Sequence of the second protein:
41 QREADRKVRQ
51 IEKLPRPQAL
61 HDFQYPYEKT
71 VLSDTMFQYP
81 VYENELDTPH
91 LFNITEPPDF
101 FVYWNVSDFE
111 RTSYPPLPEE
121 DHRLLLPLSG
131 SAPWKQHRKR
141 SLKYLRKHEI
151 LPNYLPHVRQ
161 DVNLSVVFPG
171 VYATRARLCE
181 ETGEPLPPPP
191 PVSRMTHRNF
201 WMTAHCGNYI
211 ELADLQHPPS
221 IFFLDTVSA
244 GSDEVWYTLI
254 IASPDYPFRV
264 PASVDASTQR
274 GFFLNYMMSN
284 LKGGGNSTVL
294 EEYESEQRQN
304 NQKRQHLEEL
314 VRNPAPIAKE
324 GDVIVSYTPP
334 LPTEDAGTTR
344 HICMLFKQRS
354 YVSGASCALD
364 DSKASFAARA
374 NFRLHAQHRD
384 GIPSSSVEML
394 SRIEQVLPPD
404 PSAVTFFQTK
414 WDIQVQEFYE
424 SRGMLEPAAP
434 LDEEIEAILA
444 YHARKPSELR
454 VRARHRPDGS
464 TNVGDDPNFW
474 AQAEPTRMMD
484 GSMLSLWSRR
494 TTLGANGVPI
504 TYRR

These two protein chains interact to form a complex.

Sequence of the first protein:
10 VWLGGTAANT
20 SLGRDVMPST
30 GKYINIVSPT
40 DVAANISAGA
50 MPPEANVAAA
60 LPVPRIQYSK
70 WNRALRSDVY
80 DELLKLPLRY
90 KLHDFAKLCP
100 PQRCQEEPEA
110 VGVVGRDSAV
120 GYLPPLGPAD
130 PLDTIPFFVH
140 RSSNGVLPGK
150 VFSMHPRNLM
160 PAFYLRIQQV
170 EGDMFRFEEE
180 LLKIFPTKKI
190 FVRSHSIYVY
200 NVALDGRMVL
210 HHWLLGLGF

Residue-level contacts at the interface:
Residue W490 in the second protein is in contact with residue V208 in the first protein (closest heavy-atom distance 3.3 Å).
Residue S485 in the second protein contacts residue K187 in the first protein (closest heavy-atom distance 3.4 Å).
Residue E437 in the second protein contacts residue A57 in the first protein (closest heavy-atom distance 3.5 Å).
Residue E68 in the second protein is in contact with residue V10 in the first protein (closest heavy-atom distance 3.6 Å).
Residue R493 in the second protein contacts residue D77 in the first protein (closest heavy-atom distance 3.7 Å).
Residue M482 in the second protein interacts with residue F162 in the first protein (closest heavy-atom distance 3.6 Å).
Residue A498 in the second protein contacts residue R64 in the first protein (closest heavy-atom distance 3.7 Å).
Residue I94 in the second protein contacts residue S20 in the first protein (closest heavy-atom distance 3.8 Å).
Residue A476 in the second protein interacts with residue E53 in the first protein (closest heavy-atom distance 3.5 Å).
Residue L496 in the second protein is in contact with residue R64 in the first protein (closest heavy-atom distance 3.0 Å).
Residue S485 in the second protein is in contact with residue A202 in the first protein (closest heavy-atom distance 3.3 Å).
Residue A476 in the second protein is in contact with residue L60 in the first protein (closest heavy-atom distance 3.7 Å).
Residue M482 in the second protein contacts residue A202 in the first protein (closest heavy-atom distance 2.9 Å).
Residue I94 in the second protein interacts with residue L21 in the first protein (closest heavy-atom distance 3.1 Å).
Residue M76 in the second protein is in contact with residue P27 in the first protein (closest heavy-atom distance 3.5 Å).
Residue A498 in the second protein contacts residue V62 in the first protein (closest heavy-atom distance 2.6 Å).
Residue T70 in the second protein contacts residue N34 in the first protein (closest heavy-atom distance 3.4 Å).
Residue T494 in the second protein interacts with residue D77 in the first protein (closest heavy-atom distance 3.4 Å).
Residue Y444 in the second protein interacts with residue E53 in the first protein (closest heavy-atom distance 3.4 Å).
Residue P502 in the second protein interacts with residue P61 in the first protein (closest heavy-atom distance 3.5 Å).
Residue V501 in the second protein contacts residue P61 in the first protein (closest heavy-atom distance 3.7 Å).
Residue E96 in the second protein contacts residue N18 in the first protein (closest heavy-atom distance 3.1 Å).
Residue M76 in the second protein contacts residue T29 in the first protein (closest heavy-atom distance 3.6 Å).
Residue M481 in the second protein interacts with residue F162 in the first protein (closest heavy-atom distance 3.5 Å).
Residue F77 in the second protein contacts residue I33 in the first protein (closest heavy-atom distance 3.6 Å).
Residue L489 in the second protein interacts with residue T186 in the first protein (closest heavy-atom distance 3.3 Å).
Residue E477 in the second protein contacts residue P61 in the first protein (closest heavy-atom distance 2.6 Å).
Residue M486 in the second protein interacts with residue D204 in the first protein (closest heavy-atom distance 3.8 Å).
Residue N471 in the second protein is in contact with residue A49 in the first protein (closest heavy-atom distance 2.9 Å).
Residue S485 in the second protein is in contact with residue D204 in the first protein (closest heavy-atom distance 3.0 Å).
Residue T494 in the second protein contacts residue E81 in the first protein (closest heavy-atom distance 3.0 Å).
Residue W490 in the second protein interacts with residue E81 in the first protein (closest heavy-atom distance 3.2 Å).
Residue N471 in the second protein interacts with residue P51 in the first protein (closest heavy-atom distance 3.7 Å).
Residue N499 in the second protein contacts residue P61 in the first protein (closest heavy-atom distance 3.6 Å).
Residue Q78 in the second protein contacts residue P27 in the first protein (closest heavy-atom distance 3.8 Å).
Residue N499 in the second protein interacts with residue V62 in the first protein (closest heavy-atom distance 3.0 Å).
Residue N93 in the second protein is in contact with residue R23 in the first protein (closest heavy-atom distance 3.1 Å).
Residue I503 in the second protein interacts with residue P61 in the first protein (closest heavy-atom distance 3.6 Å).
Residue S491 in the second protein interacts with residue E81 in the first protein (closest heavy-atom distance 2.9 Å).
Residue M482 in the second protein is in contact with residue L203 in the first protein (closest heavy-atom distance 3.4 Å).
Residue G497 in the second protein interacts with residue V62 in the first protein (closest heavy-atom distance 3.6 Å).
Residue E96 in the second protein is in contact with residue T19 in the first protein (closest heavy-atom distance 2.6 Å).
Residue R506 in the second protein interacts with residue P160 in the first protein (closest heavy-atom distance 3.6 Å).
Residue P80 in the second protein interacts with residue M26 in the first protein (closest heavy-atom distance 3.8 Å).
Residue T95 in the second protein interacts with residue M26 in the first protein (closest heavy-atom distance 3.7 Å).
Residue Y82 in the second protein contacts residue V25 in the first protein (closest heavy-atom distance 3.6 Å).
Residue Y444 in the second protein interacts with residue V56 in the first protein (closest heavy-atom distance 3.8 Å).
Residue M486 in the second protein is in contact with residue F184 in the first protein (closest heavy-atom distance 3.8 Å).
Residue F77 in the second protein interacts with residue T15 in the first protein (closest heavy-atom distance 3.8 Å).
Residue A440 in the second protein interacts with residue A57 in the first protein (closest heavy-atom distance 3.5 Å).
Residue N93 in the second protein contacts residue L21 in the first protein (closest heavy-atom distance 3.7 Å).
Residue G484 in the second protein contacts residue D204 in the first protein (closest heavy-atom distance 2.4 Å).
Residue N499 in the second protein is in contact with residue L60 in the first protein (closest heavy-atom distance 2.8 Å).
Residue F92 in the second protein is in contact with residue L21 in the first protein (closest heavy-atom distance 3.3 Å).
Residue Q78 in the second protein contacts residue M26 in the first protein (closest heavy-atom distance 3.1 Å).
Residue L489 in the second protein interacts with residue P185 in the first protein (closest heavy-atom distance 3.7 Å).
Residue D483 in the second protein interacts with residue D204 in the first protein (closest heavy-atom distance 2.9 Å).
Residue M76 in the second protein is in contact with residue G30 in the first protein (closest heavy-atom distance 3.8 Å).
Residue T75 in the second protein contacts residue P27 in the first protein (closest heavy-atom distance 3.4 Å).
Residue A474 in the second protein is in contact with residue E53 in the first protein (closest heavy-atom distance 3.5 Å).